Sequence of chain A:
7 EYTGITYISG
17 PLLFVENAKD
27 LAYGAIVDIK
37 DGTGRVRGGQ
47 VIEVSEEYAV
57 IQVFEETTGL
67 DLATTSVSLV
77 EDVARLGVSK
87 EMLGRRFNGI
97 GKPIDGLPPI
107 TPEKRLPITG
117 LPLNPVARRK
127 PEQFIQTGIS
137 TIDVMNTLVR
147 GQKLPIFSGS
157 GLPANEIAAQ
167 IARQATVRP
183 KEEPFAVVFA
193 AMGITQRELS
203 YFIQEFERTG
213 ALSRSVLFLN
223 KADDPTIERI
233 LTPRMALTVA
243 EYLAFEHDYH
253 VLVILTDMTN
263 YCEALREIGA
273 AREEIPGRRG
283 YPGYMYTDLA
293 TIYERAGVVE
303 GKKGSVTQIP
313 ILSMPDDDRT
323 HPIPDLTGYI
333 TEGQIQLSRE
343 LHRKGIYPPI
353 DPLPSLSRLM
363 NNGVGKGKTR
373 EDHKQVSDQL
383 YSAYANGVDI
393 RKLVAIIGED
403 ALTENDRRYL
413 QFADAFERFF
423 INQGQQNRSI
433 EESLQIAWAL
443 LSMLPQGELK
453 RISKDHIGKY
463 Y

Residue-level contacts at the interface:
Residue Q477 in chain B contacts residue G400 in chain A (closest heavy-atom distance 3.8 Å).
Residue L42 in chain B contacts residue Y13 in chain A (closest heavy-atom distance 4.0 Å).
Residue Y25 in chain B interacts with residue G65 in chain A (closest heavy-atom distance 3.9 Å).
Residue R41 in chain B contacts residue I14 in chain A (closest heavy-atom distance 4.3 Å).
Residue Q477 in chain B is in contact with residue A397 in chain A (closest heavy-atom distance 3.7 Å).
Residue Q459 in chain B contacts residue R345 in chain A (closest heavy-atom distance 3.0 Å).
Residue Q459 in chain B contacts residue K346 in chain A (closest heavy-atom distance 4.2 Å).
Residue A346 in chain B is in contact with residue A272 in chain A (closest heavy-atom distance 3.9 Å).
Residue M24 in chain B contacts residue G65 in chain A (closest heavy-atom distance 4.3 Å).
Residue E480 in chain B contacts residue A397 in chain A (closest heavy-atom distance 4.8 Å).
Residue E456 in chain B is in contact with residue R345 in chain A (closest heavy-atom distance 4.2 Å).
Residue D43 in chain B is in contact with residue T12 in chain A (closest heavy-atom distance 4.2 Å).
Residue G44 in chain B interacts with residue T12 in chain A (closest heavy-atom distance 4.2 Å).
Residue A475 in chain B contacts residue A397 in chain A (closest heavy-atom distance 3.8 Å).
Residue S455 in chain B contacts residue R345 in chain A (closest heavy-atom distance 4.1 Å).
Residue E347 in chain B interacts with residue G282 in chain A (closest heavy-atom distance 4.3 Å).
Residue R23 in chain B is in contact with residue L66 in chain A (closest heavy-atom distance 4.5 Å).
Residue L42 in chain B contacts residue I14 in chain A (closest heavy-atom distance 3.7 Å).
Residue L42 in chain B contacts residue A69 in chain A (closest heavy-atom distance 4.2 Å).
Residue P352 in chain B interacts with residue A272 in chain A (closest heavy-atom distance 2.7 Å).
Residue Y25 in chain B contacts residue T64 in chain A (closest heavy-atom distance 3.8 Å).
Residue L476 in chain B is in contact with residue A397 in chain A (closest heavy-atom distance 4.0 Å).
Residue R23 in chain B is in contact with residue D67 in chain A (closest heavy-atom distance 4.1 Å).
Residue G44 in chain B contacts residue T70 in chain A (closest heavy-atom distance 4.7 Å).
Residue P352 in chain B is in contact with residue E269 in chain A (closest heavy-atom distance 3.0 Å).
Residue M24 in chain B contacts residue L66 in chain A (closest heavy-atom distance 3.4 Å).
Residue D43 in chain B is in contact with residue A69 in chain A (closest heavy-atom distance 2.5 Å).
Residue Y25 in chain B is in contact with residue D67 in chain A (closest heavy-atom distance 4.6 Å).
Residue D200 in chain B is in contact with residue R199 in chain A (closest heavy-atom distance 4.0 Å).
Residue I40 in chain B is in contact with residue I14 in chain A (closest heavy-atom distance 4.1 Å).
Residue P351 in chain B contacts residue A272 in chain A (closest heavy-atom distance 4.8 Å).
Residue Q477 in chain B contacts residue I399 in chain A (closest heavy-atom distance 4.9 Å).
Residue E363 in chain B contacts residue D225 in chain A (closest heavy-atom distance 4.3 Å).
Residue L42 in chain B contacts residue T12 in chain A (closest heavy-atom distance 4.6 Å).
Residue A355 in chain B interacts with residue E269 in chain A (closest heavy-atom distance 4.3 Å).
Residue A475 in chain B interacts with residue I398 in chain A (closest heavy-atom distance 2.8 Å).
Residue E456 in chain B contacts residue K346 in chain A (closest heavy-atom distance 4.8 Å).
Residue M344 in chain B is in contact with residue A272 in chain A (closest heavy-atom distance 4.4 Å).
Residue G21 in chain B interacts with residue L68 in chain A (closest heavy-atom distance 3.8 Å).
Residue P352 in chain B interacts with residue A273 in chain A (closest heavy-atom distance 3.0 Å).
Residue L476 in chain B is in contact with residue I398 in chain A (closest heavy-atom distance 4.8 Å).
Residue Y353 in chain B contacts residue E269 in chain A (closest heavy-atom distance 4.7 Å).
Residue Y25 in chain B is in contact with residue L66 in chain A (closest heavy-atom distance 3.3 Å).
Residue A475 in chain B contacts residue I399 in chain A (closest heavy-atom distance 4.6 Å).
Residue P201 in chain B is in contact with residue R199 in chain A (closest heavy-atom distance 4.5 Å).
Residue L42 in chain B is in contact with residue D67 in chain A (closest heavy-atom distance 4.0 Å).
Residue P352 in chain B interacts with residue I270 in chain A (closest heavy-atom distance 4.9 Å).
Residue L42 in chain B is in contact with residue L68 in chain A (closest heavy-atom distance 4.6 Å).
Residue Q477 in chain B contacts residue V396 in chain A (closest heavy-atom distance 4.5 Å).
Residue G44 in chain B is in contact with residue A69 in chain A (closest heavy-atom distance 2.5 Å).
Residue D45 in chain B contacts residue A69 in chain A (closest heavy-atom distance 4.8 Å).

This data describes a binding interaction between two proteins.

Sequence of chain B:
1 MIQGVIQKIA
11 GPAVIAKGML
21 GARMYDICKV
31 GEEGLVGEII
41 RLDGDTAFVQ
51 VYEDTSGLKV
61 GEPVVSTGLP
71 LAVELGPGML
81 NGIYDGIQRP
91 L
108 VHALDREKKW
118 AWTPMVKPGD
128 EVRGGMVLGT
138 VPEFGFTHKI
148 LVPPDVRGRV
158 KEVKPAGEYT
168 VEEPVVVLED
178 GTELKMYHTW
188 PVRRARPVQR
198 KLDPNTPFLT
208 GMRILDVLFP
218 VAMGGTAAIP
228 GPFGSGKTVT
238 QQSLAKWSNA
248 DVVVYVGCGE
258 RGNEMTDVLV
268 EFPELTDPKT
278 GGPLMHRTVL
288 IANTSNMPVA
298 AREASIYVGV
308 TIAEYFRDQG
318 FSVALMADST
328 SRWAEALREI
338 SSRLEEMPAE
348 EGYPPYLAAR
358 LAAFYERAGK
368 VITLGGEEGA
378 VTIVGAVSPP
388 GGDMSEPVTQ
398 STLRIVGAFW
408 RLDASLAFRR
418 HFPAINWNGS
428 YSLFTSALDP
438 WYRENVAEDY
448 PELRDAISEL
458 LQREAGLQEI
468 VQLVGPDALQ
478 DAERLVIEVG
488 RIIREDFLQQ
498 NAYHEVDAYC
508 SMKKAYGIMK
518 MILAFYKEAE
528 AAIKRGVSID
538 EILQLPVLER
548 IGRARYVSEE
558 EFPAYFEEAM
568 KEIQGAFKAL